These two protein chains interact to form a complex.

Contacts between the two chains:
Residue D35 in the second protein contacts residue R30 in the first protein (closest heavy-atom distance 3.7 Å).
Residue N27 in the second protein is in contact with residue T54 in the first protein (closest heavy-atom distance 3.0 Å).
Residue L95 in the second protein interacts with residue N55 in the first protein (closest heavy-atom distance 4.3 Å).
Residue S31 in the second protein interacts with residue P35 in the first protein (closest heavy-atom distance 2.4 Å).
Residue D35 in the second protein interacts with residue S29 in the first protein (closest heavy-atom distance 3.0 Å).
Residue V19 in the second protein interacts with residue L32 in the first protein (closest heavy-atom distance 3.0 Å).
Residue F32 in the second protein contacts residue P35 in the first protein (closest heavy-atom distance 3.3 Å).
Residue I17 in the second protein is in contact with residue S22 in the first protein (closest heavy-atom distance 3.1 Å).
Residue G57 in the second protein is in contact with residue I49 in the first protein (closest heavy-atom distance 3.4 Å).
Residue S31 in the second protein interacts with residue S34 in the first protein (closest heavy-atom distance 4.1 Å).
Residue E111 in the second protein interacts with residue S23 in the first protein (closest heavy-atom distance 3.2 Å).
Residue D35 in the second protein contacts residue S31 in the first protein (closest heavy-atom distance 2.7 Å).
Residue V55 in the second protein is in contact with residue I49 in the first protein (closest heavy-atom distance 3.4 Å).
Residue Y53 in the second protein is in contact with residue N55 in the first protein (closest heavy-atom distance 3.9 Å).
Residue A33 in the second protein is in contact with residue L32 in the first protein (closest heavy-atom distance 3.5 Å).
Residue K16 in the second protein contacts residue S23 in the first protein (closest heavy-atom distance 3.1 Å).
Residue E115 in the second protein interacts with residue L27 in the first protein (closest heavy-atom distance 3.3 Å).
Residue E111 in the second protein contacts residue G25 in the first protein (closest heavy-atom distance 3.1 Å).
Residue V55 in the second protein interacts with residue P50 in the first protein (closest heavy-atom distance 4.3 Å).
Residue V19 in the second protein interacts with residue I21 in the first protein (closest heavy-atom distance 3.9 Å).
Residue G20 in the second protein interacts with residue H19 in the first protein (closest heavy-atom distance 4.1 Å).
Residue S31 in the second protein is in contact with residue L52 in the first protein (closest heavy-atom distance 4.2 Å).
Residue S93 in the second protein contacts residue P50 in the first protein (closest heavy-atom distance 3.9 Å).
Residue I17 in the second protein is in contact with residue L20 in the first protein (closest heavy-atom distance 4.1 Å).
Residue L29 in the second protein contacts residue P53 in the first protein (closest heavy-atom distance 3.6 Å).
Residue S89 in the second protein contacts residue P56 in the first protein (closest heavy-atom distance 3.5 Å).
Residue I17 in the second protein contacts residue S23 in the first protein (closest heavy-atom distance 3.5 Å).
Residue A91 in the second protein contacts residue P50 in the first protein (closest heavy-atom distance 3.5 Å).
Residue I34 in the second protein is in contact with residue S29 in the first protein (closest heavy-atom distance 3.9 Å).
Residue F13 in the second protein contacts residue L27 in the first protein (closest heavy-atom distance 4.0 Å).
Residue E88 in the second protein is in contact with residue P56 in the first protein (closest heavy-atom distance 3.1 Å).
Residue G18 in the second protein contacts residue L20 in the first protein (closest heavy-atom distance 3.4 Å).
Residue K58 in the second protein is in contact with residue P50 in the first protein (closest heavy-atom distance 4.0 Å).
Residue N27 in the second protein is in contact with residue P53 in the first protein (closest heavy-atom distance 2.8 Å).
Residue I17 in the second protein is in contact with residue L27 in the first protein (closest heavy-atom distance 4.0 Å).
Residue K16 in the second protein interacts with residue T24 in the first protein (closest heavy-atom distance 4.0 Å).
Residue Y39 in the second protein interacts with residue I49 in the first protein (closest heavy-atom distance 3.5 Å).
Residue I17 in the second protein contacts residue I21 in the first protein (closest heavy-atom distance 3.1 Å).
Residue C56 in the second protein contacts residue I49 in the first protein (closest heavy-atom distance 3.5 Å).
Residue F32 in the second protein interacts with residue S34 in the first protein (closest heavy-atom distance 4.1 Å).
Residue G57 in the second protein contacts residue P50 in the first protein (closest heavy-atom distance 4.0 Å).
Residue V19 in the second protein is in contact with residue H19 in the first protein (closest heavy-atom distance 2.4 Å).
Residue I37 in the second protein interacts with residue I49 in the first protein (closest heavy-atom distance 4.1 Å).
Residue E88 in the second protein is in contact with residue L52 in the first protein (closest heavy-atom distance 3.8 Å).
Residue K16 in the second protein is in contact with residue G25 in the first protein (closest heavy-atom distance 3.0 Å).
Residue F32 in the second protein interacts with residue F33 in the first protein (closest heavy-atom distance 3.3 Å).
Residue K58 in the second protein contacts residue D48 in the first protein (closest heavy-atom distance 3.5 Å).
Residue A33 in the second protein contacts residue F33 in the first protein (closest heavy-atom distance 2.3 Å).
Residue A33 in the second protein contacts residue P35 in the first protein (closest heavy-atom distance 4.0 Å).
Residue V55 in the second protein interacts with residue G51 in the first protein (closest heavy-atom distance 3.9 Å).
Residue I34 in the second protein interacts with residue L27 in the first protein (closest heavy-atom distance 3.5 Å).
Residue E88 in the second protein interacts with residue N55 in the first protein (closest heavy-atom distance 3.9 Å).
Residue E111 in the second protein interacts with residue A26 in the first protein (closest heavy-atom distance 3.2 Å).
Residue L29 in the second protein contacts residue L52 in the first protein (closest heavy-atom distance 3.9 Å).
Residue G57 in the second protein interacts with residue D48 in the first protein (closest heavy-atom distance 3.1 Å).
Residue E115 in the second protein contacts residue A26 in the first protein (closest heavy-atom distance 3.3 Å).
Residue N112 in the second protein is in contact with residue A26 in the first protein (closest heavy-atom distance 3.3 Å).
Residue E111 in the second protein is in contact with residue L27 in the first protein (closest heavy-atom distance 3.1 Å).
Residue A33 in the second protein is in contact with residue S31 in the first protein (closest heavy-atom distance 4.2 Å).
Residue I34 in the second protein interacts with residue S31 in the first protein (closest heavy-atom distance 3.8 Å).

Sequence of the first protein:
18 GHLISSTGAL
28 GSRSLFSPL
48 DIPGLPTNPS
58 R

Sequence of the second protein:
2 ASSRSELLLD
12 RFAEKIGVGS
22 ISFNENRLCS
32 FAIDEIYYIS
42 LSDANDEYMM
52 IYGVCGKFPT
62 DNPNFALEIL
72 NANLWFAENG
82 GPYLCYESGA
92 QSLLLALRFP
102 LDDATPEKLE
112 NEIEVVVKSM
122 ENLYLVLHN